These two protein chains interact to form a complex.

Sequence of the second protein:
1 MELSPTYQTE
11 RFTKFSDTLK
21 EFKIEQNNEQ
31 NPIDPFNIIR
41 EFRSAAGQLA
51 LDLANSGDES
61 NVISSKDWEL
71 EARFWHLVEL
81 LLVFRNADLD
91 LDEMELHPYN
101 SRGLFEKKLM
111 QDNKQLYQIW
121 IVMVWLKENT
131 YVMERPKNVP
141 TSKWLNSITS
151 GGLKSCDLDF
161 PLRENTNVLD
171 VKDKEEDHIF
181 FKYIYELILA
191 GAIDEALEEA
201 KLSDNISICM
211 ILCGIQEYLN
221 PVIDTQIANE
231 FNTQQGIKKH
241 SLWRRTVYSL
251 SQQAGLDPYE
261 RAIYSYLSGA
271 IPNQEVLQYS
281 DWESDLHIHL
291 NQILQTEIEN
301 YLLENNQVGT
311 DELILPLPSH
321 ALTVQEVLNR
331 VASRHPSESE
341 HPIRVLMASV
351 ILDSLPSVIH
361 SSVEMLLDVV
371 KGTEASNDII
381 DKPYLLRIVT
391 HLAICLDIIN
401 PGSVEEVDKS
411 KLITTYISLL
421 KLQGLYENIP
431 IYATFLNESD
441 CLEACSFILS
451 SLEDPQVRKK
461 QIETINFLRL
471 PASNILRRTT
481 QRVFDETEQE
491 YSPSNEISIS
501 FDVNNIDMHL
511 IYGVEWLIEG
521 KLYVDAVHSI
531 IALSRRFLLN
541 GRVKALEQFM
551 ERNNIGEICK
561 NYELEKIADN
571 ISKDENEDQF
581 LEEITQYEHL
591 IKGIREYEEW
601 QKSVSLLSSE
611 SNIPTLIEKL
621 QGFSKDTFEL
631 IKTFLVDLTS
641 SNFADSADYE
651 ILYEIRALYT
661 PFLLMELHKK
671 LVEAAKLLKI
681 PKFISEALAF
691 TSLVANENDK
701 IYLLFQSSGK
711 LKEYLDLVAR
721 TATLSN

Sequence of the first protein:
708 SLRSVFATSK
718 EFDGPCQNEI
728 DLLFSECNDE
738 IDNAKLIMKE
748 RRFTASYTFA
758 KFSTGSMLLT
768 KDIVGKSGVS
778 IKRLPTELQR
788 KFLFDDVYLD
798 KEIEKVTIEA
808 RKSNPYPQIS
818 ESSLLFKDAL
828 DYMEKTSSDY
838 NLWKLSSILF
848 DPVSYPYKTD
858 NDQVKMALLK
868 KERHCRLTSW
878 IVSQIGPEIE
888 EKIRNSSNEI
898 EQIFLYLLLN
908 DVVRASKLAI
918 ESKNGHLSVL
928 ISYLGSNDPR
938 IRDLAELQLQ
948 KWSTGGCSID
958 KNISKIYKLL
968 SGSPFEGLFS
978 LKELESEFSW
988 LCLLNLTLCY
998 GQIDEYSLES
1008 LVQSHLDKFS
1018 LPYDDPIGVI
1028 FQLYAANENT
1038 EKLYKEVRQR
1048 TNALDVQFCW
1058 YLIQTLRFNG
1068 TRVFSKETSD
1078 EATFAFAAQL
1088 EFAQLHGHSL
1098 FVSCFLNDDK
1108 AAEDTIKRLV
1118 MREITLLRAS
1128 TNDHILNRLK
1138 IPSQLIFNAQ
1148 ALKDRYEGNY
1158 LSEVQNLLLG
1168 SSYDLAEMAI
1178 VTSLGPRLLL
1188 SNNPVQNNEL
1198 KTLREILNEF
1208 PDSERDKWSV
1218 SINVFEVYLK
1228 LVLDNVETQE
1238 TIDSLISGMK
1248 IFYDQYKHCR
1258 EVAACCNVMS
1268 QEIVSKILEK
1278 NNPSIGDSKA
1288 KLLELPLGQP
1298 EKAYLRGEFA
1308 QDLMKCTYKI

Contacts between the two chains:
Residue L162 in the second protein interacts with residue K920 in the first protein (closest heavy-atom distance 2.9 Å).
Residue Q234 in the second protein is in contact with residue D935 in the first protein (closest heavy-atom distance 3.2 Å).
Residue R163 in the second protein contacts residue H923 in the first protein (closest heavy-atom distance 3.4 Å).
Residue C156 in the second protein contacts residue W949 in the first protein (closest heavy-atom distance 3.6 Å).
Residue Q226 in the second protein contacts residue D857 in the first protein (closest heavy-atom distance 3.0 Å).
Residue K154 in the second protein contacts residue S955 in the first protein (closest heavy-atom distance 3.1 Å).
Residue I211 in the second protein interacts with residue Y930 in the first protein (closest heavy-atom distance 3.2 Å).
Residue L250 in the second protein contacts residue V926 in the first protein (closest heavy-atom distance 3.5 Å).
Residue D159 in the second protein interacts with residue H923 in the first protein (closest heavy-atom distance 3.0 Å).
Residue K201 in the second protein contacts residue K948 in the first protein (closest heavy-atom distance 3.3 Å).
Residue E95 in the second protein is in contact with residue T856 in the first protein (closest heavy-atom distance 3.1 Å).
Residue S249 in the second protein interacts with residue I917 in the first protein (closest heavy-atom distance 3.5 Å).
Residue L242 in the second protein interacts with residue V909 in the first protein (closest heavy-atom distance 3.5 Å).
Residue T225 in the second protein contacts residue Q860 in the first protein (closest heavy-atom distance 3.5 Å).
Residue I206 in the second protein interacts with residue Q945 in the first protein (closest heavy-atom distance 3.1 Å).
Residue Q234 in the second protein interacts with residue N934 in the first protein (closest heavy-atom distance 3.5 Å).
Residue H97 in the second protein is in contact with residue Y854 in the first protein (closest heavy-atom distance 3.5 Å).
Residue L162 in the second protein interacts with residue G922 in the first protein (closest heavy-atom distance 3.2 Å).
Residue I223 in the second protein is in contact with residue D1001 in the first protein (closest heavy-atom distance 3.5 Å).
Residue Y218 in the second protein is in contact with residue D1001 in the first protein (closest heavy-atom distance 3.4 Å).
Residue H97 in the second protein interacts with residue K855 in the first protein (closest heavy-atom distance 3.0 Å).
Residue G236 in the second protein is in contact with residue D935 in the first protein (closest heavy-atom distance 2.9 Å).
Residue K154 in the second protein interacts with residue C954 in the first protein (closest heavy-atom distance 3.2 Å).
Residue Q253 in the second protein interacts with residue I917 in the first protein (closest heavy-atom distance 3.1 Å).
Residue I237 in the second protein contacts residue S933 in the first protein (closest heavy-atom distance 2.9 Å).
Residue E95 in the second protein is in contact with residue D857 in the first protein (closest heavy-atom distance 2.9 Å).
Residue E95 in the second protein interacts with residue V861 in the first protein (closest heavy-atom distance 3.3 Å).
Residue P221 in the second protein contacts residue Q860 in the first protein (closest heavy-atom distance 3.2 Å).
Residue I223 in the second protein contacts residue A864 in the first protein (closest heavy-atom distance 3.1 Å).
Residue M210 in the second protein is in contact with residue R937 in the first protein (closest heavy-atom distance 3.3 Å).
Residue Y99 in the second protein is in contact with residue Y854 in the first protein (closest heavy-atom distance 3.4 Å).
Residue K201 in the second protein is in contact with residue L944 in the first protein (closest heavy-atom distance 3.5 Å).
Residue D204 in the second protein interacts with residue Q945 in the first protein (closest heavy-atom distance 3.4 Å).
Residue V222 in the second protein is in contact with residue Q860 in the first protein (closest heavy-atom distance 3.5 Å).
Residue D311 in the second protein interacts with residue V910 in the first protein (closest heavy-atom distance 3.5 Å).
Residue Y99 in the second protein is in contact with residue Y852 in the first protein (closest heavy-atom distance 3.3 Å).
Residue D204 in the second protein interacts with residue K948 in the first protein (closest heavy-atom distance 3.4 Å).
Residue T246 in the second protein interacts with residue S913 in the first protein (closest heavy-atom distance 3.3 Å).
Residue N220 in the second protein contacts residue D1001 in the first protein (closest heavy-atom distance 2.9 Å).
Residue Q253 in the second protein is in contact with residue G922 in the first protein (closest heavy-atom distance 3.5 Å).
Residue K238 in the second protein contacts residue D935 in the first protein (closest heavy-atom distance 3.0 Å).
Residue G236 in the second protein contacts residue S933 in the first protein (closest heavy-atom distance 3.5 Å).
Residue L313 in the second protein contacts residue K914 in the first protein (closest heavy-atom distance 3.6 Å).
Residue D157 in the second protein contacts residue I956 in the first protein (closest heavy-atom distance 3.5 Å).
Residue S142 in the second protein contacts residue G952 in the first protein (closest heavy-atom distance 3.1 Å).
Residue D224 in the second protein interacts with residue L865 in the first protein (closest heavy-atom distance 3.3 Å).
Residue N100 in the second protein interacts with residue L865 in the first protein (closest heavy-atom distance 3.4 Å).
Residue I314 in the second protein interacts with residue V910 in the first protein (closest heavy-atom distance 3.4 Å).
Residue T246 in the second protein contacts residue S929 in the first protein (closest heavy-atom distance 3.4 Å).
Residue S155 in the second protein is in contact with residue I956 in the first protein (closest heavy-atom distance 3.4 Å).
Residue T225 in the second protein interacts with residue V861 in the first protein (closest heavy-atom distance 3.4 Å).
Residue T225 in the second protein is in contact with residue N858 in the first protein (closest heavy-atom distance 2.7 Å).
Residue N165 in the second protein interacts with residue K920 in the first protein (closest heavy-atom distance 3.6 Å).
Residue E164 in the second protein interacts with residue K920 in the first protein (closest heavy-atom distance 3.0 Å).
Residue S207 in the second protein is in contact with residue Y930 in the first protein (closest heavy-atom distance 3.3 Å).
Residue C213 in the second protein is in contact with residue R937 in the first protein (closest heavy-atom distance 3.5 Å).
Residue V222 in the second protein contacts residue A864 in the first protein (closest heavy-atom distance 3.4 Å).
Residue R163 in the second protein is in contact with residue K920 in the first protein (closest heavy-atom distance 3.0 Å).
Residue Q234 in the second protein interacts with residue E1002 in the first protein (closest heavy-atom distance 3.2 Å).
Residue K154 in the second protein interacts with residue D957 in the first protein (closest heavy-atom distance 3.3 Å).